Sequence of protein 2:
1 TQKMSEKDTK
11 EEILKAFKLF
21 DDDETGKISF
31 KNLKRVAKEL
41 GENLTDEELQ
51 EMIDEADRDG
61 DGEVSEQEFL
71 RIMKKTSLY

Contacts between the two chains:
Residue M73 in protein 2 is in contact with residue K7 in protein 1 (closest heavy-atom distance 3.9 Å).
Residue I53 in protein 2 is in contact with residue W2 in protein 1 (closest heavy-atom distance 4.1 Å).
Residue I72 in protein 2 is in contact with residue W2 in protein 1 (closest heavy-atom distance 3.6 Å).
Residue K75 in protein 2 interacts with residue K3 in protein 1 (closest heavy-atom distance 4.5 Å).
Residue L49 in protein 2 contacts residue L5 in protein 1 (closest heavy-atom distance 3.8 Å).
Residue K15 in protein 2 contacts residue R12 in protein 1 (closest heavy-atom distance 3.3 Å).
Residue F69 in protein 2 interacts with residue L9 in protein 1 (closest heavy-atom distance 3.0 Å).
Residue E11 in protein 2 interacts with residue R12 in protein 1 (closest heavy-atom distance 4.3 Å).
Residue L44 in protein 2 contacts residue L4 in protein 1 (closest heavy-atom distance 4.1 Å).
Residue L44 in protein 2 is in contact with residue L5 in protein 1 (closest heavy-atom distance 3.9 Å).
Residue L33 in protein 2 contacts residue W2 in protein 1 (closest heavy-atom distance 3.5 Å).
Residue A16 in protein 2 interacts with residue L10 in protein 1 (closest heavy-atom distance 5.0 Å).
Residue F69 in protein 2 contacts residue A6 in protein 1 (closest heavy-atom distance 3.3 Å).
Residue M52 in protein 2 is in contact with residue W2 in protein 1 (closest heavy-atom distance 3.0 Å).
Residue F20 in protein 2 interacts with residue L9 in protein 1 (closest heavy-atom distance 4.0 Å).
Residue M52 in protein 2 interacts with residue N1 in protein 1 (closest heavy-atom distance 3.4 Å).
Residue A16 in protein 2 contacts residue L9 in protein 1 (closest heavy-atom distance 3.8 Å).
Residue A56 in protein 2 interacts with residue W2 in protein 1 (closest heavy-atom distance 3.4 Å).
Residue E48 in protein 2 contacts residue N1 in protein 1 (closest heavy-atom distance 4.8 Å).
Residue F69 in protein 2 contacts residue W2 in protein 1 (closest heavy-atom distance 4.6 Å).
Residue L40 in protein 2 interacts with residue L15 in protein 1 (closest heavy-atom distance 4.0 Å).
Residue L19 in protein 2 interacts with residue L9 in protein 1 (closest heavy-atom distance 4.8 Å).
Residue I28 in protein 2 contacts residue W2 in protein 1 (closest heavy-atom distance 4.8 Å).
Residue T76 in protein 2 interacts with residue K3 in protein 1 (closest heavy-atom distance 3.9 Å).
Residue L44 in protein 2 interacts with residue N1 in protein 1 (closest heavy-atom distance 3.4 Å).
Residue L40 in protein 2 is in contact with residue I11 in protein 1 (closest heavy-atom distance 4.1 Å).
Residue S77 in protein 2 interacts with residue K3 in protein 1 (closest heavy-atom distance 3.4 Å).
Residue A37 in protein 2 contacts residue G8 in protein 1 (closest heavy-atom distance 4.2 Å).
Residue E68 in protein 2 contacts residue W2 in protein 1 (closest heavy-atom distance 3.0 Å).
Residue I72 in protein 2 interacts with residue K3 in protein 1 (closest heavy-atom distance 3.6 Å).
Residue L40 in protein 2 is in contact with residue G8 in protein 1 (closest heavy-atom distance 3.4 Å).
Residue I13 in protein 2 interacts with residue L10 in protein 1 (closest heavy-atom distance 4.4 Å).
Residue F69 in protein 2 interacts with residue L10 in protein 1 (closest heavy-atom distance 3.4 Å).
Residue A16 in protein 2 is in contact with residue R12 in protein 1 (closest heavy-atom distance 3.4 Å).
Residue L19 in protein 2 interacts with residue R12 in protein 1 (closest heavy-atom distance 3.7 Å).
Residue A37 in protein 2 contacts residue L5 in protein 1 (closest heavy-atom distance 3.7 Å).
Residue F20 in protein 2 is in contact with residue W2 in protein 1 (closest heavy-atom distance 4.0 Å).
Residue L33 in protein 2 is in contact with residue L9 in protein 1 (closest heavy-atom distance 4.2 Å).
Residue E12 in protein 2 contacts residue R12 in protein 1 (closest heavy-atom distance 3.4 Å).
Residue M73 in protein 2 interacts with residue A6 in protein 1 (closest heavy-atom distance 3.3 Å).
Residue E42 in protein 2 interacts with residue L5 in protein 1 (closest heavy-atom distance 3.5 Å).
Residue I72 in protein 2 is in contact with residue A6 in protein 1 (closest heavy-atom distance 4.7 Å).
Residue M73 in protein 2 contacts residue L10 in protein 1 (closest heavy-atom distance 3.5 Å).
Residue V36 in protein 2 is in contact with residue L9 in protein 1 (closest heavy-atom distance 3.2 Å).
Residue K34 in protein 2 interacts with residue L5 in protein 1 (closest heavy-atom distance 4.9 Å).
Residue V36 in protein 2 interacts with residue I11 in protein 1 (closest heavy-atom distance 4.5 Å).
Residue L33 in protein 2 contacts residue L5 in protein 1 (closest heavy-atom distance 4.0 Å).
Residue V64 in protein 2 is in contact with residue W2 in protein 1 (closest heavy-atom distance 4.2 Å).
Residue A37 in protein 2 is in contact with residue L9 in protein 1 (closest heavy-atom distance 3.1 Å).

Sequence of protein 1:
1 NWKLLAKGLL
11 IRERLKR

These two protein chains interact to form a complex.